Sequence of protein 1:
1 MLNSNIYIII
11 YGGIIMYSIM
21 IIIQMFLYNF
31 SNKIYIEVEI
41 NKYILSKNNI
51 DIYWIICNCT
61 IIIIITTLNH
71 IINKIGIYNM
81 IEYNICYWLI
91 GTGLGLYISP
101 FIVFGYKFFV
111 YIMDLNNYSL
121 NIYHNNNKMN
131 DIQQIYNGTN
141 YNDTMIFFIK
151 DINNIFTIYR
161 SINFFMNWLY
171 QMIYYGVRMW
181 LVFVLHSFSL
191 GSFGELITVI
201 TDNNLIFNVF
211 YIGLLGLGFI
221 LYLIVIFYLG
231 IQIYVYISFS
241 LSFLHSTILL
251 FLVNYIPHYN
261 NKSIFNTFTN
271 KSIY

Sequence of protein 2:
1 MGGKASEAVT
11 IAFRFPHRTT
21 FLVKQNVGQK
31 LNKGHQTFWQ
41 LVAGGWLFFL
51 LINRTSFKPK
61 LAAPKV

These two protein chains interact to form a complex.

Residue-level contacts at the interface:
Residue D114 in protein 1 contacts residue F15 in protein 2 (closest heavy-atom distance 3.5 Å).
Residue F251 in protein 1 interacts with residue K4 in protein 2 (closest heavy-atom distance 4.4 Å).
Residue N167 in protein 1 contacts residue G2 in protein 2 (closest heavy-atom distance 4.0 Å).
Residue F164 in protein 1 contacts residue A8 in protein 2 (closest heavy-atom distance 3.9 Å).
Residue M166 in protein 1 contacts residue G3 in protein 2 (closest heavy-atom distance 4.6 Å).
Residue T247 in protein 1 interacts with residue A5 in protein 2 (closest heavy-atom distance 3.1 Å).
Residue S246 in protein 1 contacts residue A5 in protein 2 (closest heavy-atom distance 3.9 Å).
Residue Y111 in protein 1 interacts with residue T10 in protein 2 (closest heavy-atom distance 3.8 Å).
Residue K107 in protein 1 is in contact with residue I11 in protein 2 (closest heavy-atom distance 4.2 Å).
Residue Y111 in protein 1 contacts residue F15 in protein 2 (closest heavy-atom distance 4.4 Å).
Residue N167 in protein 1 is in contact with residue G3 in protein 2 (closest heavy-atom distance 3.1 Å).
Residue F251 in protein 1 is in contact with residue A5 in protein 2 (closest heavy-atom distance 3.6 Å).
Residue I248 in protein 1 interacts with residue A5 in protein 2 (closest heavy-atom distance 4.0 Å).
Residue F164 in protein 1 is in contact with residue A5 in protein 2 (closest heavy-atom distance 4.3 Å).
Residue Y111 in protein 1 interacts with residue R14 in protein 2 (closest heavy-atom distance 3.6 Å).
Residue F251 in protein 1 is in contact with residue V9 in protein 2 (closest heavy-atom distance 3.4 Å).
Residue Y111 in protein 1 contacts residue A8 in protein 2 (closest heavy-atom distance 4.3 Å).
Residue L250 in protein 1 interacts with residue A5 in protein 2 (closest heavy-atom distance 3.9 Å).
Residue L115 in protein 1 interacts with residue R14 in protein 2 (closest heavy-atom distance 3.4 Å).
Residue F164 in protein 1 contacts residue E7 in protein 2 (closest heavy-atom distance 3.5 Å).
Residue F251 in protein 1 contacts residue A8 in protein 2 (closest heavy-atom distance 3.8 Å).
Residue N121 in protein 1 interacts with residue R14 in protein 2 (closest heavy-atom distance 3.0 Å).
Residue F251 in protein 1 contacts residue I11 in protein 2 (closest heavy-atom distance 2.9 Å).
Residue L250 in protein 1 contacts residue T10 in protein 2 (closest heavy-atom distance 3.4 Å).
Residue F165 in protein 1 is in contact with residue G3 in protein 2 (closest heavy-atom distance 4.6 Å).
Residue N121 in protein 1 contacts residue V9 in protein 2 (closest heavy-atom distance 3.5 Å).
Residue I122 in protein 1 interacts with residue F13 in protein 2 (closest heavy-atom distance 3.3 Å).
Residue N163 in protein 1 interacts with residue G2 in protein 2 (closest heavy-atom distance 3.3 Å).
Residue N167 in protein 1 is in contact with residue M1 in protein 2 (closest heavy-atom distance 2.7 Å).
Residue T247 in protein 1 interacts with residue K4 in protein 2 (closest heavy-atom distance 4.0 Å).
Residue N167 in protein 1 interacts with residue K4 in protein 2 (closest heavy-atom distance 3.0 Å).
Residue Y274 in protein 1 is in contact with residue V23 in protein 2 (closest heavy-atom distance 4.1 Å).
Residue S119 in protein 1 interacts with residue R14 in protein 2 (closest heavy-atom distance 4.2 Å).
Residue V253 in protein 1 contacts residue A12 in protein 2 (closest heavy-atom distance 3.7 Å).
Residue L250 in protein 1 interacts with residue S6 in protein 2 (closest heavy-atom distance 4.1 Å).
Residue Y170 in protein 1 contacts residue M1 in protein 2 (closest heavy-atom distance 3.9 Å).
Residue Y274 in protein 1 interacts with residue Q25 in protein 2 (closest heavy-atom distance 3.9 Å).
Residue F164 in protein 1 interacts with residue K4 in protein 2 (closest heavy-atom distance 3.0 Å).
Residue F251 in protein 1 is in contact with residue A12 in protein 2 (closest heavy-atom distance 4.3 Å).
Residue Q171 in protein 1 is in contact with residue K4 in protein 2 (closest heavy-atom distance 4.7 Å).
Residue S246 in protein 1 contacts residue K4 in protein 2 (closest heavy-atom distance 3.9 Å).
Residue N163 in protein 1 interacts with residue G3 in protein 2 (closest heavy-atom distance 2.6 Å).
Residue L252 in protein 1 interacts with residue I11 in protein 2 (closest heavy-atom distance 3.5 Å).
Residue Y111 in protein 1 contacts residue I11 in protein 2 (closest heavy-atom distance 4.0 Å).
Residue F243 in protein 1 is in contact with residue K4 in protein 2 (closest heavy-atom distance 4.2 Å).
Residue F164 in protein 1 is in contact with residue G3 in protein 2 (closest heavy-atom distance 3.6 Å).
Residue N254 in protein 1 interacts with residue A12 in protein 2 (closest heavy-atom distance 3.7 Å).
Residue M166 in protein 1 interacts with residue G2 in protein 2 (closest heavy-atom distance 4.5 Å).
Residue Y123 in protein 1 contacts residue F13 in protein 2 (closest heavy-atom distance 3.8 Å).
Residue V110 in protein 1 is in contact with residue F15 in protein 2 (closest heavy-atom distance 3.5 Å).
Residue F108 in protein 1 contacts residue I11 in protein 2 (closest heavy-atom distance 3.6 Å).
Residue Y274 in protein 1 is in contact with residue K24 in protein 2 (closest heavy-atom distance 4.6 Å).
Residue S246 in protein 1 is in contact with residue S6 in protein 2 (closest heavy-atom distance 3.6 Å).
Residue D114 in protein 1 contacts residue R14 in protein 2 (closest heavy-atom distance 2.3 Å).
Residue N121 in protein 1 interacts with residue F13 in protein 2 (closest heavy-atom distance 3.4 Å).
Residue N163 in protein 1 contacts residue K4 in protein 2 (closest heavy-atom distance 4.7 Å).
Residue V253 in protein 1 interacts with residue T10 in protein 2 (closest heavy-atom distance 4.4 Å).
Residue N117 in protein 1 is in contact with residue R14 in protein 2 (closest heavy-atom distance 4.4 Å).
Residue F251 in protein 1 contacts residue T10 in protein 2 (closest heavy-atom distance 3.3 Å).
Residue Y111 in protein 1 interacts with residue V9 in protein 2 (closest heavy-atom distance 2.6 Å).